Sequence of the first protein:
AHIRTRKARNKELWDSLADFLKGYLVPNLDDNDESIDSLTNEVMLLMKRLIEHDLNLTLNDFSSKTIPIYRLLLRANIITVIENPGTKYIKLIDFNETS

Sequence of the second protein:
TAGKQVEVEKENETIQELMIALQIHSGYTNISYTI

This data describes a binding interaction between two proteins.

Interface contacts:
Residue L101 in the first protein contacts residue L29 in the second protein (closest heavy-atom distance 4.0 Å).
Residue N105 in the first protein is in contact with residue T25 in the second protein (closest heavy-atom distance 3.3 Å).
Residue A82 in the first protein is in contact with residue A32 in the second protein (closest heavy-atom distance 4.3 Å).
Residue I9 in the first protein contacts residue Q16 in the second protein (closest heavy-atom distance 3.2 Å).
Residue Y30 in the first protein is in contact with residue G38 in the second protein (closest heavy-atom distance 3.5 Å).
Residue L19 in the first protein contacts residue I26 in the second protein (closest heavy-atom distance 3.7 Å).
Residue R12 in the first protein is in contact with residue V19 in the second protein (closest heavy-atom distance 4.7 Å).
Residue I84 in the first protein contacts residue L29 in the second protein (closest heavy-atom distance 3.6 Å).
Residue R12 in the first protein contacts residue N23 in the second protein (closest heavy-atom distance 3.3 Å).
Residue L23 in the first protein is in contact with residue L29 in the second protein (closest heavy-atom distance 4.5 Å).
Residue L23 in the first protein interacts with residue L33 in the second protein (closest heavy-atom distance 4.1 Å).
Residue F26 in the first protein interacts with residue S37 in the second protein (closest heavy-atom distance 4.2 Å).
Residue R12 in the first protein interacts with residue E20 in the second protein (closest heavy-atom distance 3.1 Å).
Residue F104 in the first protein is in contact with residue E28 in the second protein (closest heavy-atom distance 3.7 Å).
Residue Y30 in the first protein interacts with residue Y39 in the second protein (closest heavy-atom distance 3.5 Å).
Residue Y30 in the first protein is in contact with residue S37 in the second protein (closest heavy-atom distance 2.5 Å).
Residue F26 in the first protein interacts with residue M30 in the second protein (closest heavy-atom distance 3.6 Å).
Residue L78 in the first protein interacts with residue L33 in the second protein (closest heavy-atom distance 3.6 Å).
Residue L19 in the first protein is in contact with residue I46 in the second protein (closest heavy-atom distance 3.2 Å).
Residue N16 in the first protein interacts with residue V19 in the second protein (closest heavy-atom distance 4.0 Å).
Residue F26 in the first protein is in contact with residue Y39 in the second protein (closest heavy-atom distance 3.9 Å).
Residue L31 in the first protein is in contact with residue L33 in the second protein (closest heavy-atom distance 4.6 Å).
Residue I84 in the first protein contacts residue A32 in the second protein (closest heavy-atom distance 4.0 Å).
Residue L19 in the first protein is in contact with residue Q27 in the second protein (closest heavy-atom distance 4.3 Å).
Residue R15 in the first protein contacts residue Q27 in the second protein (closest heavy-atom distance 4.0 Å).
Residue R15 in the first protein interacts with residue I46 in the second protein (closest heavy-atom distance 3.6 Å).
Residue S22 in the first protein contacts residue M30 in the second protein (closest heavy-atom distance 3.3 Å).
Residue N105 in the first protein interacts with residue E24 in the second protein (closest heavy-atom distance 3.3 Å).
Residue M53 in the first protein is in contact with residue L33 in the second protein (closest heavy-atom distance 3.7 Å).
Residue N105 in the first protein contacts residue K21 in the second protein (closest heavy-atom distance 2.9 Å).
Residue L79 in the first protein interacts with residue L29 in the second protein (closest heavy-atom distance 4.5 Å).
Residue F26 in the first protein contacts residue Q34 in the second protein (closest heavy-atom distance 3.9 Å).
Residue F104 in the first protein interacts with residue T25 in the second protein (closest heavy-atom distance 4.1 Å).
Residue E58 in the first protein interacts with residue E22 in the second protein (closest heavy-atom distance 4.8 Å).
Residue F104 in the first protein contacts residue E24 in the second protein (closest heavy-atom distance 4.5 Å).
Residue L23 in the first protein contacts residue M30 in the second protein (closest heavy-atom distance 3.5 Å).
Residue L78 in the first protein contacts residue H36 in the second protein (closest heavy-atom distance 3.1 Å).
Residue I57 in the first protein contacts residue I26 in the second protein (closest heavy-atom distance 3.8 Å).
Residue H59 in the first protein is in contact with residue T25 in the second protein (closest heavy-atom distance 4.4 Å).
Residue L19 in the first protein is in contact with residue N23 in the second protein (closest heavy-atom distance 3.5 Å).
Residue F26 in the first protein interacts with residue L33 in the second protein (closest heavy-atom distance 4.0 Å).
Residue I57 in the first protein contacts residue T25 in the second protein (closest heavy-atom distance 3.5 Å).
Residue N105 in the first protein contacts residue E20 in the second protein (closest heavy-atom distance 4.7 Å).
Residue R15 in the first protein interacts with residue T45 in the second protein (closest heavy-atom distance 4.3 Å).
Residue N16 in the first protein contacts residue E22 in the second protein (closest heavy-atom distance 2.6 Å).
Residue I57 in the first protein interacts with residue L29 in the second protein (closest heavy-atom distance 3.5 Å).
Residue S22 in the first protein contacts residue T45 in the second protein (closest heavy-atom distance 4.3 Å).
Residue M53 in the first protein is in contact with residue L29 in the second protein (closest heavy-atom distance 3.4 Å).
Residue R81 in the first protein interacts with residue H36 in the second protein (closest heavy-atom distance 3.0 Å).
Residue L79 in the first protein interacts with residue L33 in the second protein (closest heavy-atom distance 4.0 Å).
Residue N16 in the first protein interacts with residue N23 in the second protein (closest heavy-atom distance 3.0 Å).
Residue L78 in the first protein interacts with residue S37 in the second protein (closest heavy-atom distance 3.9 Å).
Residue L23 in the first protein contacts residue I26 in the second protein (closest heavy-atom distance 4.4 Å).
Residue R15 in the first protein interacts with residue N23 in the second protein (closest heavy-atom distance 3.8 Å).
Residue W20 in the first protein interacts with residue E22 in the second protein (closest heavy-atom distance 2.9 Å).
Residue L19 in the first protein contacts residue M30 in the second protein (closest heavy-atom distance 4.5 Å).
Residue I57 in the first protein contacts residue E22 in the second protein (closest heavy-atom distance 4.4 Å).
Residue L31 in the first protein is in contact with residue S37 in the second protein (closest heavy-atom distance 3.9 Å).
Residue A82 in the first protein is in contact with residue H36 in the second protein (closest heavy-atom distance 3.4 Å).
Residue W20 in the first protein interacts with residue I26 in the second protein (closest heavy-atom distance 3.5 Å).